Sequence of protein 1:
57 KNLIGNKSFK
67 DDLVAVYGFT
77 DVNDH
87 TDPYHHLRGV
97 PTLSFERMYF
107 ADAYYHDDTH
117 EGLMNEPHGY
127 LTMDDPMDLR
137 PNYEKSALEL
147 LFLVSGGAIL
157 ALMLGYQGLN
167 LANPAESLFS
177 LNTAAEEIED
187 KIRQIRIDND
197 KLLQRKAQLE

The following describes two proteins that form a bound complex.

Interface contacts:
Residue F637 in protein 2 interacts with residue Y90 in protein 1 (closest heavy-atom distance 3.8 Å).
Residue I270 in protein 2 is in contact with residue Y105 in protein 1 (closest heavy-atom distance 3.4 Å).
Residue R277 in protein 2 interacts with residue D108 in protein 1 (closest heavy-atom distance 3.0 Å).
Residue S192 in protein 2 contacts residue P123 in protein 1 (closest heavy-atom distance 3.4 Å).
Residue I201 in protein 2 contacts residue F101 in protein 1 (closest heavy-atom distance 4.1 Å).
Residue S274 in protein 2 contacts residue Y105 in protein 1 (closest heavy-atom distance 3.3 Å).
Residue Y278 in protein 2 interacts with residue D108 in protein 1 (closest heavy-atom distance 3.0 Å).
Residue F200 in protein 2 contacts residue Y105 in protein 1 (closest heavy-atom distance 3.3 Å).
Residue L196 in protein 2 contacts residue F106 in protein 1 (closest heavy-atom distance 4.3 Å).
Residue Y197 in protein 2 contacts residue F101 in protein 1 (closest heavy-atom distance 3.6 Å).
Residue Y197 in protein 2 is in contact with residue F106 in protein 1 (closest heavy-atom distance 3.9 Å).
Residue I632 in protein 2 contacts residue Y110 in protein 1 (closest heavy-atom distance 3.6 Å).
Residue S642 in protein 2 interacts with residue F106 in protein 1 (closest heavy-atom distance 5.0 Å).
Residue F637 in protein 2 is in contact with residue R103 in protein 1 (closest heavy-atom distance 3.5 Å).
Residue L633 in protein 2 is in contact with residue Y90 in protein 1 (closest heavy-atom distance 2.9 Å).
Residue I632 in protein 2 is in contact with residue P89 in protein 1 (closest heavy-atom distance 3.6 Å).
Residue A644 in protein 2 is in contact with residue M104 in protein 1 (closest heavy-atom distance 3.4 Å).
Residue I632 in protein 2 interacts with residue T87 in protein 1 (closest heavy-atom distance 4.2 Å).
Residue S635 in protein 2 interacts with residue R94 in protein 1 (closest heavy-atom distance 4.8 Å).
Residue G241 in protein 2 is in contact with residue N169 in protein 1 (closest heavy-atom distance 3.8 Å).
Residue L647 in protein 2 interacts with residue M104 in protein 1 (closest heavy-atom distance 3.7 Å).
Residue A644 in protein 2 contacts residue Y105 in protein 1 (closest heavy-atom distance 3.5 Å).
Residue Y197 in protein 2 is in contact with residue Y111 in protein 1 (closest heavy-atom distance 4.3 Å).
Residue Y278 in protein 2 interacts with residue A107 in protein 1 (closest heavy-atom distance 4.5 Å).
Residue N634 in protein 2 contacts residue Y90 in protein 1 (closest heavy-atom distance 5.0 Å).
Residue S642 in protein 2 contacts residue Y105 in protein 1 (closest heavy-atom distance 4.5 Å).
Residue Y278 in protein 2 is in contact with residue Y111 in protein 1 (closest heavy-atom distance 3.6 Å).
Residue T641 in protein 2 is in contact with residue D108 in protein 1 (closest heavy-atom distance 5.0 Å).
Residue L633 in protein 2 is in contact with residue Y110 in protein 1 (closest heavy-atom distance 4.3 Å).
Residue S642 in protein 2 contacts residue M104 in protein 1 (closest heavy-atom distance 3.8 Å).
Residue Y197 in protein 2 is in contact with residue D114 in protein 1 (closest heavy-atom distance 3.0 Å).
Residue R277 in protein 2 contacts residue F106 in protein 1 (closest heavy-atom distance 3.7 Å).
Residue L633 in protein 2 is in contact with residue P89 in protein 1 (closest heavy-atom distance 4.7 Å).
Residue L643 in protein 2 contacts residue R103 in protein 1 (closest heavy-atom distance 4.3 Å).
Residue F637 in protein 2 is in contact with residue L93 in protein 1 (closest heavy-atom distance 3.5 Å).
Residue F273 in protein 2 is in contact with residue F101 in protein 1 (closest heavy-atom distance 4.0 Å).
Residue S635 in protein 2 contacts residue Y90 in protein 1 (closest heavy-atom distance 3.6 Å).
Residue F200 in protein 2 contacts residue F101 in protein 1 (closest heavy-atom distance 3.9 Å).
Residue Y278 in protein 2 contacts residue F106 in protein 1 (closest heavy-atom distance 3.4 Å).
Residue K636 in protein 2 interacts with residue R103 in protein 1 (closest heavy-atom distance 4.6 Å).
Residue F273 in protein 2 is in contact with residue Y105 in protein 1 (closest heavy-atom distance 3.5 Å).
Residue R277 in protein 2 contacts residue Y105 in protein 1 (closest heavy-atom distance 4.9 Å).
Residue S639 in protein 2 interacts with residue D108 in protein 1 (closest heavy-atom distance 4.7 Å).
Residue L633 in protein 2 contacts residue A109 in protein 1 (closest heavy-atom distance 3.6 Å).
Residue F637 in protein 2 contacts residue R94 in protein 1 (closest heavy-atom distance 3.1 Å).
Residue L643 in protein 2 is in contact with residue M104 in protein 1 (closest heavy-atom distance 3.6 Å).
Residue F637 in protein 2 contacts residue A107 in protein 1 (closest heavy-atom distance 4.1 Å).
Residue F273 in protein 2 contacts residue F106 in protein 1 (closest heavy-atom distance 3.8 Å).
Residue L643 in protein 2 interacts with residue T98 in protein 1 (closest heavy-atom distance 4.5 Å).
Residue G241 in protein 2 interacts with residue E172 in protein 1 (closest heavy-atom distance 4.9 Å).
Residue I632 in protein 2 contacts residue Y90 in protein 1 (closest heavy-atom distance 4.5 Å).
Residue Y638 in protein 2 contacts residue Y90 in protein 1 (closest heavy-atom distance 3.6 Å).

Sequence of protein 2:
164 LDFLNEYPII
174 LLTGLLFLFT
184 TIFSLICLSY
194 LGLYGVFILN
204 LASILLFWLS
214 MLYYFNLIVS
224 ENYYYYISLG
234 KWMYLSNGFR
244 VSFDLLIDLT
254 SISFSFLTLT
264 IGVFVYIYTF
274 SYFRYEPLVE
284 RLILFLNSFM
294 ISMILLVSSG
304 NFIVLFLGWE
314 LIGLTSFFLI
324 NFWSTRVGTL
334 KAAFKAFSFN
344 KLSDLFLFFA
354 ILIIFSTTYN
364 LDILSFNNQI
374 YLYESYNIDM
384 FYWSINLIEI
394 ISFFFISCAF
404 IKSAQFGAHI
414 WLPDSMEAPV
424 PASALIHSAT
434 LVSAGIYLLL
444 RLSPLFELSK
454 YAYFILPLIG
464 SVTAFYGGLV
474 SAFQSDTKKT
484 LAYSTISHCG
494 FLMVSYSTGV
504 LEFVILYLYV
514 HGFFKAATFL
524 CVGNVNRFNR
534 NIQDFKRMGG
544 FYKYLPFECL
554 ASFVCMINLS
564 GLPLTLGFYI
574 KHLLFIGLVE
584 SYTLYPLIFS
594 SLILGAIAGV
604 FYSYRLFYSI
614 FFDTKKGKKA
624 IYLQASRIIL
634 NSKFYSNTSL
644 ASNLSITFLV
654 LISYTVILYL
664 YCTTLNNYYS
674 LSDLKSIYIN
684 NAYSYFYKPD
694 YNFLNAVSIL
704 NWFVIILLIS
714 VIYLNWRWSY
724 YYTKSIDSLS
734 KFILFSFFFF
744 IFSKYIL